Sequence of chain B:
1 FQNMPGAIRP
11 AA

Sequence of chain A:
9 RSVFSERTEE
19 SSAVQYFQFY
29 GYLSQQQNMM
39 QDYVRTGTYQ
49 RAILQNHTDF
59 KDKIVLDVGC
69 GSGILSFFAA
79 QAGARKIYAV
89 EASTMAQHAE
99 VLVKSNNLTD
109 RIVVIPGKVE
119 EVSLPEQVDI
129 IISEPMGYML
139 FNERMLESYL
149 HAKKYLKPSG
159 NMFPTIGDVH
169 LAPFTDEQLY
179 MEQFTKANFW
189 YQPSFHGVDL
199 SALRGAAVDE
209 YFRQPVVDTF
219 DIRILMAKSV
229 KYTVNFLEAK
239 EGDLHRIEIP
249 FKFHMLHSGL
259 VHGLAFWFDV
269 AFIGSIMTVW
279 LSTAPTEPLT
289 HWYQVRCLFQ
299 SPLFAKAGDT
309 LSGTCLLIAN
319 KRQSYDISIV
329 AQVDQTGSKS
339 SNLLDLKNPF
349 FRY

Interface contacts:
Residue Y24 in chain A contacts residue I8 in chain B (closest heavy-atom distance 3.6 Å).
Residue W290 in chain A interacts with residue P10 in chain B (closest heavy-atom distance 4.5 Å).
Residue N36 in chain A is in contact with residue A11 in chain B (closest heavy-atom distance 3.5 Å).
Residue H289 in chain A is in contact with residue P10 in chain B (closest heavy-atom distance 3.1 Å).
Residue Q23 in chain A is in contact with residue G6 in chain B (closest heavy-atom distance 3.5 Å).
Residue G135 in chain A interacts with residue R9 in chain B (closest heavy-atom distance 4.6 Å).
Residue K345 in chain A is in contact with residue I8 in chain B (closest heavy-atom distance 4.2 Å).
Residue F348 in chain A is in contact with residue F1 in chain B (closest heavy-atom distance 3.8 Å).
Residue Y28 in chain A interacts with residue I8 in chain B (closest heavy-atom distance 3.5 Å).
Residue F349 in chain A is in contact with residue R9 in chain B (closest heavy-atom distance 5.0 Å).
Residue H289 in chain A is in contact with residue A11 in chain B (closest heavy-atom distance 4.3 Å).
Residue E141 in chain A interacts with residue R9 in chain B (closest heavy-atom distance 2.8 Å).
Residue Y209 in chain A contacts residue Q2 in chain B (closest heavy-atom distance 4.3 Å).
Residue F349 in chain A contacts residue P10 in chain B (closest heavy-atom distance 4.0 Å).
Residue F349 in chain A contacts residue F1 in chain B (closest heavy-atom distance 4.6 Å).
Residue Y136 in chain A contacts residue R9 in chain B (closest heavy-atom distance 4.9 Å).
Residue Y351 in chain A contacts residue P10 in chain B (closest heavy-atom distance 3.7 Å).
Residue M134 in chain A contacts residue R9 in chain B (closest heavy-atom distance 3.4 Å).
Residue Y291 in chain A contacts residue A11 in chain B (closest heavy-atom distance 2.7 Å).
Residue D40 in chain A interacts with residue A12 in chain B (closest heavy-atom distance 4.4 Å).
Residue P347 in chain A is in contact with residue M4 in chain B (closest heavy-atom distance 4.9 Å).
Residue H289 in chain A is in contact with residue A12 in chain B (closest heavy-atom distance 3.5 Å).
Residue Y136 in chain A interacts with residue A7 in chain B (closest heavy-atom distance 4.6 Å).
Residue Q181 in chain A interacts with residue Q2 in chain B (closest heavy-atom distance 4.8 Å).
Residue F349 in chain A interacts with residue A7 in chain B (closest heavy-atom distance 3.8 Å).
Residue Y291 in chain A interacts with residue P10 in chain B (closest heavy-atom distance 3.7 Å).
Residue P347 in chain A is in contact with residue Q2 in chain B (closest heavy-atom distance 3.9 Å).
Residue Q212 in chain A interacts with residue N3 in chain B (closest heavy-atom distance 3.4 Å).
Residue N346 in chain A interacts with residue P5 in chain B (closest heavy-atom distance 3.6 Å).
Residue F348 in chain A interacts with residue Q2 in chain B (closest heavy-atom distance 3.6 Å).
Residue Q23 in chain A contacts residue I8 in chain B (closest heavy-atom distance 5.0 Å).
Residue Y136 in chain A is in contact with residue P10 in chain B (closest heavy-atom distance 4.1 Å).
Residue E141 in chain A is in contact with residue I8 in chain B (closest heavy-atom distance 3.3 Å).
Residue Q212 in chain A is in contact with residue Q2 in chain B (closest heavy-atom distance 2.8 Å).
Residue F349 in chain A contacts residue M4 in chain B (closest heavy-atom distance 4.0 Å).
Residue H289 in chain A contacts residue R9 in chain B (closest heavy-atom distance 3.1 Å).
Residue Y136 in chain A interacts with residue I8 in chain B (closest heavy-atom distance 3.1 Å).
Residue K184 in chain A is in contact with residue Q2 in chain B (closest heavy-atom distance 2.9 Å).
Residue F27 in chain A interacts with residue I8 in chain B (closest heavy-atom distance 3.6 Å).
Residue Y351 in chain A interacts with residue A11 in chain B (closest heavy-atom distance 3.2 Å).
Residue M37 in chain A interacts with residue R9 in chain B (closest heavy-atom distance 3.4 Å).
Residue Y291 in chain A interacts with residue A12 in chain B (closest heavy-atom distance 3.6 Å).
Residue P347 in chain A contacts residue N3 in chain B (closest heavy-atom distance 4.9 Å).
Residue K345 in chain A is in contact with residue P5 in chain B (closest heavy-atom distance 4.5 Å).
Residue F27 in chain A contacts residue G6 in chain B (closest heavy-atom distance 3.4 Å).
Residue N36 in chain A contacts residue A12 in chain B (closest heavy-atom distance 2.7 Å).
Residue Q33 in chain A contacts residue R9 in chain B (closest heavy-atom distance 3.7 Å).
Residue F27 in chain A interacts with residue R9 in chain B (closest heavy-atom distance 3.5 Å).
Residue W290 in chain A interacts with residue R9 in chain B (closest heavy-atom distance 4.0 Å).
Residue F27 in chain A is in contact with residue A7 in chain B (closest heavy-atom distance 4.0 Å).
Residue Q23 in chain A interacts with residue P5 in chain B (closest heavy-atom distance 3.2 Å).
Residue E132 in chain A contacts residue R9 in chain B (closest heavy-atom distance 3.0 Å).
Residue N36 in chain A contacts residue P10 in chain B (closest heavy-atom distance 3.3 Å).
Residue Y28 in chain A is in contact with residue R9 in chain B (closest heavy-atom distance 3.1 Å).
Residue V215 in chain A is in contact with residue P10 in chain B (closest heavy-atom distance 3.9 Å).
Residue N140 in chain A interacts with residue I8 in chain B (closest heavy-atom distance 3.8 Å).

These two protein chains interact to form a complex.